Sequence of the second protein:
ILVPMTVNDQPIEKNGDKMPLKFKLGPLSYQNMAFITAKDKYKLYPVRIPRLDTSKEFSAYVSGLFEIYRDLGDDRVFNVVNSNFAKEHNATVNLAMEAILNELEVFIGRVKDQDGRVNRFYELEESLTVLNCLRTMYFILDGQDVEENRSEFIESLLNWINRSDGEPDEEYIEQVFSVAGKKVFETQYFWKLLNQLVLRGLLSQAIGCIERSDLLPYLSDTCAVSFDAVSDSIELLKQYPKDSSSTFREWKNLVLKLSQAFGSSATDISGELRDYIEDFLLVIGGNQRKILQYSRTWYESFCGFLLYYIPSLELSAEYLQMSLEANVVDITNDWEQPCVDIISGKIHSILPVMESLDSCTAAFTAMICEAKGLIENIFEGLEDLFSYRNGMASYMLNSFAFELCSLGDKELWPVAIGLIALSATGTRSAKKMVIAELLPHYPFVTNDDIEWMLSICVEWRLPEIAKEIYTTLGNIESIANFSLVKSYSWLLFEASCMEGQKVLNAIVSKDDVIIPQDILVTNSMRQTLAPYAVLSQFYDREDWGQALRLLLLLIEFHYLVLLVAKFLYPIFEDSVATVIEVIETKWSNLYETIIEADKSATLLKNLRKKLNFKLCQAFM

Interface contacts:
Residue R932 in the first protein interacts with residue F714 in the second protein (closest heavy-atom distance 4.4 Å).
Residue R976 in the first protein is in contact with residue A713 in the second protein (closest heavy-atom distance 3.7 Å).
Residue S1016 in the first protein interacts with residue L702 in the second protein (closest heavy-atom distance 4.1 Å).
Residue L972 in the first protein is in contact with residue A713 in the second protein (closest heavy-atom distance 4.5 Å).
Residue L1009 in the first protein is in contact with residue E664 in the second protein (closest heavy-atom distance 3.3 Å).

Sequence of the first protein:
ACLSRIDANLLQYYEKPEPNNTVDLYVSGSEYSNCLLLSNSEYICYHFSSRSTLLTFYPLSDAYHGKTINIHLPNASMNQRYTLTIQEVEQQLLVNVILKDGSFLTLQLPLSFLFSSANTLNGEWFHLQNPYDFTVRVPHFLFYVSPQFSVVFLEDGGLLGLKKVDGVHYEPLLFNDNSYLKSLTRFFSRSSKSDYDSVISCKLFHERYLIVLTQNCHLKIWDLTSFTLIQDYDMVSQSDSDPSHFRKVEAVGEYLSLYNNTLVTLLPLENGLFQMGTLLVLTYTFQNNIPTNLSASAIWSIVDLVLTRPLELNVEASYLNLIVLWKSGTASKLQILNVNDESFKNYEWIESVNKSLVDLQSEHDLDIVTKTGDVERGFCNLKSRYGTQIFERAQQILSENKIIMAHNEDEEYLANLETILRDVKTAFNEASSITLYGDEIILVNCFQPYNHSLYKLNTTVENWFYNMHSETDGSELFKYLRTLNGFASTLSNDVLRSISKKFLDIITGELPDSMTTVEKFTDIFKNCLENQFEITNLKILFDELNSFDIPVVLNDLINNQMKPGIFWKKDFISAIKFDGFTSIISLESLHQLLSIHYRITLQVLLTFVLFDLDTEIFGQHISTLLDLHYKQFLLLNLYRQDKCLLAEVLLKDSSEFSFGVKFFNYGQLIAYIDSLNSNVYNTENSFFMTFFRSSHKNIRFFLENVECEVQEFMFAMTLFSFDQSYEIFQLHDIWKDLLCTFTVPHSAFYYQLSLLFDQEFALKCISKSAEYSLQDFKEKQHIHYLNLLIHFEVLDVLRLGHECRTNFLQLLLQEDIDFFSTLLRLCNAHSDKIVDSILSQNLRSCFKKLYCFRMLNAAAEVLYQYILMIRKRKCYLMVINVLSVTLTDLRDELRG

The following describes two proteins that form a bound complex.